Sequence of chain A:
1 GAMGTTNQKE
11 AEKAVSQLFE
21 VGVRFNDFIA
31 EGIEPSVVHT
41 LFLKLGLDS

Residue-level contacts at the interface:
Residue Q17 in chain A contacts residue D54 in chain B (closest heavy-atom distance 3.5 Å).
Residue Q17 in chain A contacts residue F51 in chain B (closest heavy-atom distance 3.1 Å).
Residue T6 in chain A is in contact with residue A14 in chain B (closest heavy-atom distance 4.1 Å).
Residue E20 in chain A is in contact with residue V47 in chain B (closest heavy-atom distance 3.4 Å).
Residue V21 in chain A contacts residue F51 in chain B (closest heavy-atom distance 3.9 Å).
Residue Q8 in chain A contacts residue E16 in chain B (closest heavy-atom distance 3.9 Å).
Residue D27 in chain A contacts residue Q40 in chain B (closest heavy-atom distance 3.2 Å).
Residue K13 in chain A is in contact with residue D54 in chain B (closest heavy-atom distance 2.8 Å).
Residue Q8 in chain A is in contact with residue V19 in chain B (closest heavy-atom distance 3.8 Å).
Residue E10 in chain A contacts residue R30 in chain B (closest heavy-atom distance 4.4 Å).
Residue L18 in chain A contacts residue V33 in chain B (closest heavy-atom distance 3.9 Å).
Residue N7 in chain A contacts residue V19 in chain B (closest heavy-atom distance 3.7 Å).
Residue L18 in chain A interacts with residue F29 in chain B (closest heavy-atom distance 3.3 Å).
Residue V21 in chain A is in contact with residue F41 in chain B (closest heavy-atom distance 3.1 Å).
Residue K9 in chain A contacts residue D13 in chain B (closest heavy-atom distance 2.7 Å).
Residue E34 in chain A contacts residue K25 in chain B (closest heavy-atom distance 2.6 Å).
Residue D27 in chain A contacts residue F41 in chain B (closest heavy-atom distance 3.5 Å).
Residue A11 in chain A contacts residue E22 in chain B (closest heavy-atom distance 4.0 Å).
Residue I33 in chain A is in contact with residue F29 in chain B (closest heavy-atom distance 3.6 Å).
Residue E20 in chain A is in contact with residue N46 in chain B (closest heavy-atom distance 4.6 Å).
Residue A14 in chain A is in contact with residue F51 in chain B (closest heavy-atom distance 4.7 Å).
Residue E31 in chain A interacts with residue F29 in chain B (closest heavy-atom distance 3.4 Å).
Residue I33 in chain A is in contact with residue K25 in chain B (closest heavy-atom distance 3.5 Å).
Residue A11 in chain A interacts with residue I26 in chain B (closest heavy-atom distance 3.3 Å).
Residue K9 in chain A is in contact with residue A14 in chain B (closest heavy-atom distance 4.5 Å).
Residue K13 in chain A contacts residue R55 in chain B (closest heavy-atom distance 4.5 Å).
Residue V15 in chain A contacts residue I26 in chain B (closest heavy-atom distance 3.3 Å).
Residue F28 in chain A interacts with residue F29 in chain B (closest heavy-atom distance 3.4 Å).
Residue V37 in chain A is in contact with residue K25 in chain B (closest heavy-atom distance 3.6 Å).
Residue V21 in chain A contacts residue V43 in chain B (closest heavy-atom distance 3.7 Å).
Residue V21 in chain A interacts with residue V47 in chain B (closest heavy-atom distance 3.3 Å).
Residue A11 in chain A interacts with residue Y23 in chain B (closest heavy-atom distance 3.9 Å).
Residue L41 in chain A contacts residue I26 in chain B (closest heavy-atom distance 4.2 Å).
Residue T6 in chain A interacts with residue V15 in chain B (closest heavy-atom distance 4.3 Å).
Residue Q8 in chain A contacts residue D13 in chain B (closest heavy-atom distance 3.6 Å).
Residue D27 in chain A interacts with residue F29 in chain B (closest heavy-atom distance 4.3 Å).
Residue G22 in chain A is in contact with residue F41 in chain B (closest heavy-atom distance 3.8 Å).
Residue Q8 in chain A is in contact with residue Y23 in chain B (closest heavy-atom distance 4.6 Å).
Residue E10 in chain A interacts with residue Y23 in chain B (closest heavy-atom distance 3.3 Å).
Residue A14 in chain A is in contact with residue R55 in chain B (closest heavy-atom distance 4.3 Å).
Residue E20 in chain A contacts residue F51 in chain B (closest heavy-atom distance 4.4 Å).
Residue Q17 in chain A interacts with residue K50 in chain B (closest heavy-atom distance 3.0 Å).
Residue Q8 in chain A contacts residue A14 in chain B (closest heavy-atom distance 4.6 Å).
Residue E10 in chain A is in contact with residue R55 in chain B (closest heavy-atom distance 2.8 Å).
Residue E20 in chain A is in contact with residue K50 in chain B (closest heavy-atom distance 3.0 Å).
Residue A14 in chain A contacts residue R30 in chain B (closest heavy-atom distance 4.2 Å).
Residue G1 in chain A interacts with residue R55 in chain B (closest heavy-atom distance 2.7 Å).
Residue N7 in chain A interacts with residue V15 in chain B (closest heavy-atom distance 4.1 Å).
Residue Q8 in chain A interacts with residue E22 in chain B (closest heavy-atom distance 2.8 Å).
Residue A30 in chain A interacts with residue Q40 in chain B (closest heavy-atom distance 4.5 Å).
Residue Q8 in chain A interacts with residue V15 in chain B (closest heavy-atom distance 3.4 Å).
Residue L41 in chain A interacts with residue E22 in chain B (closest heavy-atom distance 3.8 Å).
Residue V23 in chain A is in contact with residue F41 in chain B (closest heavy-atom distance 3.4 Å).
Residue A14 in chain A interacts with residue I26 in chain B (closest heavy-atom distance 3.5 Å).
Residue L18 in chain A interacts with residue R30 in chain B (closest heavy-atom distance 4.2 Å).
Residue L18 in chain A is in contact with residue F51 in chain B (closest heavy-atom distance 3.3 Å).
Residue E31 in chain A is in contact with residue H38 in chain B (closest heavy-atom distance 2.7 Å).
Residue L18 in chain A is in contact with residue I26 in chain B (closest heavy-atom distance 4.4 Å).
Residue V23 in chain A is in contact with residue F29 in chain B (closest heavy-atom distance 3.7 Å).
Residue N7 in chain A interacts with residue Y23 in chain B (closest heavy-atom distance 2.8 Å).

These two protein chains interact to form a complex.

Sequence of chain B:
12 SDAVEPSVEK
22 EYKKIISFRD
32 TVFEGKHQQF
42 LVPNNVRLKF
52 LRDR